Sequence of the second protein:
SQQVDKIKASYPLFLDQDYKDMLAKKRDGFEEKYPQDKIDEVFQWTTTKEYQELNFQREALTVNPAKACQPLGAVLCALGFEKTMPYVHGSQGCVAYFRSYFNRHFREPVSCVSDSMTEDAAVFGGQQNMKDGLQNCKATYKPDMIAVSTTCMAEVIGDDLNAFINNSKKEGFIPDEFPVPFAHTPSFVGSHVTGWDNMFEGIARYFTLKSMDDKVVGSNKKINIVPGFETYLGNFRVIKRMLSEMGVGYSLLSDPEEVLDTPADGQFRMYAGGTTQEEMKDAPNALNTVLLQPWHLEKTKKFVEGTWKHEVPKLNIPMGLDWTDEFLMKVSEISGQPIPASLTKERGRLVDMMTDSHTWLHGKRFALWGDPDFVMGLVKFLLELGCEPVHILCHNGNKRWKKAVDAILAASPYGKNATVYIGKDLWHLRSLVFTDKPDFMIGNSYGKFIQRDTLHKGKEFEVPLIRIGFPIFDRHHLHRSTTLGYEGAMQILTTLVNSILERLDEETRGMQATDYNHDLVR

Sequence of the first protein:
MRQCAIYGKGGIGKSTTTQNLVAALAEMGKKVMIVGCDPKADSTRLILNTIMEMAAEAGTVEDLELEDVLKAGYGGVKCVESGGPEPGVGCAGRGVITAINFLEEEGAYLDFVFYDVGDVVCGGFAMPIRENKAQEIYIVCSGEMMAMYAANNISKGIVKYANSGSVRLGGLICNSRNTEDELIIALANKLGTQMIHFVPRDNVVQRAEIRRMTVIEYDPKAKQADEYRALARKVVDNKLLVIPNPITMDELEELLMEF

Contacts between the two chains:
Residue V124 in the second protein contacts residue G91 in the first protein (closest heavy-atom distance 4.0 Å).
Residue D160 in the second protein contacts residue G97 in the first protein (closest heavy-atom distance 4.5 Å).
Residue A123 in the second protein is in contact with residue R101 in the first protein (closest heavy-atom distance 4.6 Å).
Residue D121 in the second protein interacts with residue A63 in the first protein (closest heavy-atom distance 3.8 Å).
Residue F125 in the second protein is in contact with residue M59 in the first protein (closest heavy-atom distance 3.5 Å).
Residue I158 in the second protein contacts residue C98 in the first protein (closest heavy-atom distance 3.5 Å).
Residue F165 in the second protein is in contact with residue V96 in the first protein (closest heavy-atom distance 3.5 Å).
Residue V124 in the second protein interacts with residue A99 in the first protein (closest heavy-atom distance 4.6 Å).
Residue V124 in the second protein contacts residue T105 in the first protein (closest heavy-atom distance 4.6 Å).
Residue T119 in the second protein is in contact with residue T67 in the first protein (closest heavy-atom distance 4.7 Å).
Residue E120 in the second protein interacts with residue T105 in the first protein (closest heavy-atom distance 2.6 Å).
Residue V124 in the second protein interacts with residue G102 in the first protein (closest heavy-atom distance 3.6 Å).
Residue V124 in the second protein interacts with residue V96 in the first protein (closest heavy-atom distance 4.6 Å).
Residue A123 in the second protein interacts with residue C98 in the first protein (closest heavy-atom distance 3.3 Å).
Residue F125 in the second protein interacts with residue G91 in the first protein (closest heavy-atom distance 3.4 Å).
Residue F125 in the second protein interacts with residue E60 in the first protein (closest heavy-atom distance 4.0 Å).
Residue G126 in the second protein contacts residue G97 in the first protein (closest heavy-atom distance 3.5 Å).
Residue F125 in the second protein interacts with residue P92 in the first protein (closest heavy-atom distance 3.8 Å).
Residue E120 in the second protein interacts with residue R101 in the first protein (closest heavy-atom distance 2.9 Å).
Residue V124 in the second protein interacts with residue M59 in the first protein (closest heavy-atom distance 3.7 Å).
Residue F125 in the second protein is in contact with residue V96 in the first protein (closest heavy-atom distance 3.2 Å).
Residue V124 in the second protein contacts residue G97 in the first protein (closest heavy-atom distance 3.5 Å).
Residue V124 in the second protein contacts residue C98 in the first protein (closest heavy-atom distance 3.1 Å).
Residue V124 in the second protein is in contact with residue R101 in the first protein (closest heavy-atom distance 3.6 Å).
Residue D160 in the second protein interacts with residue V96 in the first protein (closest heavy-atom distance 4.3 Å).
Residue F125 in the second protein is in contact with residue A63 in the first protein (closest heavy-atom distance 4.3 Å).
Residue F125 in the second protein is in contact with residue C98 in the first protein (closest heavy-atom distance 4.7 Å).
Residue V124 in the second protein is in contact with residue P92 in the first protein (closest heavy-atom distance 3.0 Å).
Residue F125 in the second protein contacts residue G97 in the first protein (closest heavy-atom distance 3.7 Å).
Residue E120 in the second protein contacts residue E69 in the first protein (closest heavy-atom distance 4.5 Å).
Residue A123 in the second protein contacts residue G97 in the first protein (closest heavy-atom distance 3.9 Å).
Residue I158 in the second protein interacts with residue G97 in the first protein (closest heavy-atom distance 3.5 Å).
Residue D121 in the second protein interacts with residue M59 in the first protein (closest heavy-atom distance 4.0 Å).
Residue E120 in the second protein is in contact with residue V68 in the first protein (closest heavy-atom distance 3.7 Å).
Residue G126 in the second protein contacts residue V96 in the first protein (closest heavy-atom distance 3.9 Å).
Residue E120 in the second protein contacts residue M59 in the first protein (closest heavy-atom distance 4.4 Å).

The following describes two proteins that form a bound complex.